This data describes a binding interaction between two proteins.

Sequence of protein 1:
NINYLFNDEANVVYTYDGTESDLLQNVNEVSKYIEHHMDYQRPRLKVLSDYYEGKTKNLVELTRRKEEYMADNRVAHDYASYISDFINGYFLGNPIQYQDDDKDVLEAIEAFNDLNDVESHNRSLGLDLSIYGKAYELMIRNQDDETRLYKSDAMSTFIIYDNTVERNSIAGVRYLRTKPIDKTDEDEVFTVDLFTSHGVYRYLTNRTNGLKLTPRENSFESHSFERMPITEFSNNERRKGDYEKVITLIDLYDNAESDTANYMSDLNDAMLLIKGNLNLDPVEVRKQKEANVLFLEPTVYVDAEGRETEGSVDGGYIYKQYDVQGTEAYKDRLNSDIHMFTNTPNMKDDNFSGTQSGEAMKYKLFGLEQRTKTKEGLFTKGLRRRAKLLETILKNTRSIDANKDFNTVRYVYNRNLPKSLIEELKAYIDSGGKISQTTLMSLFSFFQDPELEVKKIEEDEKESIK

Interface contacts:
Residue L293 in protein 1 is in contact with residue G105 in protein 2 (closest heavy-atom distance 3.8 Å).
Residue N292 in protein 1 interacts with residue K104 in protein 2 (closest heavy-atom distance 3.1 Å).
Residue T314 in protein 1 interacts with residue K104 in protein 2 (closest heavy-atom distance 3.3 Å).
Residue E312 in protein 1 is in contact with residue A107 in protein 2 (closest heavy-atom distance 4.9 Å).
Residue N307 in protein 1 is in contact with residue F109 in protein 2 (closest heavy-atom distance 4.2 Å).
Residue T314 in protein 1 interacts with residue T102 in protein 2 (closest heavy-atom distance 4.0 Å).
Residue G321 in protein 1 is in contact with residue R99 in protein 2 (closest heavy-atom distance 3.6 Å).
Residue E299 in protein 1 contacts residue V108 in protein 2 (closest heavy-atom distance 3.4 Å).
Residue L295 in protein 1 interacts with residue A107 in protein 2 (closest heavy-atom distance 3.3 Å).
Residue L311 in protein 1 interacts with residue A107 in protein 2 (closest heavy-atom distance 3.6 Å).
Residue D318 in protein 1 contacts residue R99 in protein 2 (closest heavy-atom distance 4.9 Å).
Residue N294 in protein 1 interacts with residue G105 in protein 2 (closest heavy-atom distance 2.9 Å).
Residue L293 in protein 1 interacts with residue R106 in protein 2 (closest heavy-atom distance 3.5 Å).
Residue N294 in protein 1 interacts with residue K104 in protein 2 (closest heavy-atom distance 2.6 Å).
Residue E312 in protein 1 is in contact with residue R106 in protein 2 (closest heavy-atom distance 2.8 Å).
Residue L293 in protein 1 contacts residue A107 in protein 2 (closest heavy-atom distance 4.1 Å).
Residue V315 in protein 1 is in contact with residue K103 in protein 2 (closest heavy-atom distance 3.0 Å).
Residue Q303 in protein 1 interacts with residue F109 in protein 2 (closest heavy-atom distance 4.0 Å).
Residue V308 in protein 1 contacts residue F110 in protein 2 (closest heavy-atom distance 3.8 Å).
Residue D296 in protein 1 interacts with residue A107 in protein 2 (closest heavy-atom distance 5.0 Å).
Residue E312 in protein 1 is in contact with residue K103 in protein 2 (closest heavy-atom distance 3.0 Å).
Residue L311 in protein 1 is in contact with residue R106 in protein 2 (closest heavy-atom distance 3.5 Å).
Residue V317 in protein 1 is in contact with residue R101 in protein 2 (closest heavy-atom distance 3.6 Å).
Residue E323 in protein 1 is in contact with residue T100 in protein 2 (closest heavy-atom distance 3.3 Å).
Residue P313 in protein 1 contacts residue K103 in protein 2 (closest heavy-atom distance 4.4 Å).
Residue P313 in protein 1 interacts with residue K104 in protein 2 (closest heavy-atom distance 4.9 Å).
Residue F310 in protein 1 interacts with residue A107 in protein 2 (closest heavy-atom distance 3.4 Å).
Residue N294 in protein 1 interacts with residue R106 in protein 2 (closest heavy-atom distance 3.8 Å).
Residue F310 in protein 1 interacts with residue V108 in protein 2 (closest heavy-atom distance 2.9 Å).
Residue N294 in protein 1 contacts residue A107 in protein 2 (closest heavy-atom distance 3.2 Å).
Residue V300 in protein 1 interacts with residue F109 in protein 2 (closest heavy-atom distance 4.3 Å).
Residue E320 in protein 1 is in contact with residue R99 in protein 2 (closest heavy-atom distance 3.7 Å).
Residue N292 in protein 1 is in contact with residue G105 in protein 2 (closest heavy-atom distance 3.8 Å).
Residue I289 in protein 1 interacts with residue F109 in protein 2 (closest heavy-atom distance 4.1 Å).
Residue F310 in protein 1 interacts with residue R106 in protein 2 (closest heavy-atom distance 3.6 Å).
Residue T314 in protein 1 contacts residue G105 in protein 2 (closest heavy-atom distance 2.7 Å).
Residue V317 in protein 1 interacts with residue T100 in protein 2 (closest heavy-atom distance 3.5 Å).
Residue L293 in protein 1 contacts residue K104 in protein 2 (closest heavy-atom distance 3.8 Å).
Residue L295 in protein 1 is in contact with residue F109 in protein 2 (closest heavy-atom distance 4.1 Å).
Residue E299 in protein 1 contacts residue F109 in protein 2 (closest heavy-atom distance 2.9 Å).
Residue K302 in protein 1 interacts with residue F109 in protein 2 (closest heavy-atom distance 4.8 Å).
Residue I289 in protein 1 interacts with residue A107 in protein 2 (closest heavy-atom distance 4.9 Å).
Residue L309 in protein 1 contacts residue V108 in protein 2 (closest heavy-atom distance 3.6 Å).
Residue V317 in protein 1 contacts residue T102 in protein 2 (closest heavy-atom distance 3.2 Å).
Residue V308 in protein 1 is in contact with residue V108 in protein 2 (closest heavy-atom distance 3.8 Å).
Residue V315 in protein 1 is in contact with residue R101 in protein 2 (closest heavy-atom distance 4.6 Å).
Residue P313 in protein 1 contacts residue G105 in protein 2 (closest heavy-atom distance 3.8 Å).
Residue Y316 in protein 1 is in contact with residue T102 in protein 2 (closest heavy-atom distance 3.6 Å).
Residue E299 in protein 1 interacts with residue A107 in protein 2 (closest heavy-atom distance 4.2 Å).
Residue V315 in protein 1 interacts with residue T102 in protein 2 (closest heavy-atom distance 3.3 Å).
Residue T314 in protein 1 interacts with residue K103 in protein 2 (closest heavy-atom distance 3.4 Å).
Residue E312 in protein 1 is in contact with residue G105 in protein 2 (closest heavy-atom distance 2.9 Å).
Residue E299 in protein 1 contacts residue F110 in protein 2 (closest heavy-atom distance 3.7 Å).
Residue L287 in protein 1 is in contact with residue F109 in protein 2 (closest heavy-atom distance 3.9 Å).
Residue A319 in protein 1 is in contact with residue R99 in protein 2 (closest heavy-atom distance 2.9 Å).
Residue V308 in protein 1 is in contact with residue F109 in protein 2 (closest heavy-atom distance 3.0 Å).
Residue L309 in protein 1 interacts with residue F109 in protein 2 (closest heavy-atom distance 3.8 Å).
Residue A306 in protein 1 interacts with residue F109 in protein 2 (closest heavy-atom distance 3.4 Å).
Residue F310 in protein 1 is in contact with residue F110 in protein 2 (closest heavy-atom distance 3.6 Å).

Sequence of protein 2:
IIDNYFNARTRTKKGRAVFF